Sequence of the first protein:
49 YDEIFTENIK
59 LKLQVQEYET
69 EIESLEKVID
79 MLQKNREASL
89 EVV

Sequence of the second protein:
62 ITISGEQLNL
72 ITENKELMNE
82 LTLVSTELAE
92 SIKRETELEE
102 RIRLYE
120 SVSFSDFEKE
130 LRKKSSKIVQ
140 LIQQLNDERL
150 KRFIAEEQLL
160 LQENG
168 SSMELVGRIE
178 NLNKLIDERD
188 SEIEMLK

Interface contacts:
Residue R131 in the second protein is in contact with residue K58 in the first protein (closest heavy-atom distance 4.2 Å).
Residue R131 in the second protein is in contact with residue E65 in the first protein (closest heavy-atom distance 4.6 Å).
Residue R131 in the second protein interacts with residue Q62 in the first protein (closest heavy-atom distance 2.9 Å).
Residue E127 in the second protein is in contact with residue K58 in the first protein (closest heavy-atom distance 2.2 Å).

This data describes a binding interaction between two proteins.